Sequence of protein 2:
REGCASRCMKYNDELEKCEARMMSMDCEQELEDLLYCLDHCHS

The following describes two proteins that form a bound complex.

Residue-level contacts at the interface:
Residue L42 in protein 2 is in contact with residue L41 in protein 1 (closest heavy-atom distance 3.9 Å).
Residue M11 in protein 2 contacts residue C48 in protein 1 (closest heavy-atom distance 4.3 Å).
Residue L45 in protein 2 interacts with residue M11 in protein 1 (closest heavy-atom distance 3.8 Å).
Residue S8 in protein 2 interacts with residue S8 in protein 1 (closest heavy-atom distance 4.8 Å).
Residue L45 in protein 2 contacts residue E18 in protein 1 (closest heavy-atom distance 4.7 Å).
Residue E18 in protein 2 is in contact with residue D46 in protein 1 (closest heavy-atom distance 3.2 Å).
Residue S8 in protein 2 contacts residue G5 in protein 1 (closest heavy-atom distance 4.5 Å).
Residue A7 in protein 2 is in contact with residue M11 in protein 1 (closest heavy-atom distance 3.8 Å).
Residue N14 in protein 2 interacts with residue D46 in protein 1 (closest heavy-atom distance 4.1 Å).
Residue N14 in protein 2 is in contact with residue L45 in protein 1 (closest heavy-atom distance 3.4 Å).
Residue N14 in protein 2 is in contact with residue L42 in protein 1 (closest heavy-atom distance 4.8 Å).
Residue A7 in protein 2 interacts with residue S8 in protein 1 (closest heavy-atom distance 3.7 Å).
Residue D46 in protein 2 contacts residue N14 in protein 1 (closest heavy-atom distance 4.3 Å).
Residue M11 in protein 2 is in contact with residue G5 in protein 1 (closest heavy-atom distance 3.6 Å).
Residue L45 in protein 2 contacts residue L45 in protein 1 (closest heavy-atom distance 4.4 Å).
Residue C10 in protein 2 contacts residue A7 in protein 1 (closest heavy-atom distance 5.0 Å).
Residue E4 in protein 2 is in contact with residue S8 in protein 1 (closest heavy-atom distance 3.4 Å).
Residue L45 in protein 2 is in contact with residue N14 in protein 1 (closest heavy-atom distance 3.4 Å).
Residue L45 in protein 2 interacts with residue L41 in protein 1 (closest heavy-atom distance 3.7 Å).
Residue S8 in protein 2 interacts with residue A7 in protein 1 (closest heavy-atom distance 4.0 Å).
Residue A7 in protein 2 contacts residue A7 in protein 1 (closest heavy-atom distance 3.0 Å).
Residue M11 in protein 2 contacts residue L45 in protein 1 (closest heavy-atom distance 3.6 Å).
Residue M11 in protein 2 is in contact with residue C6 in protein 1 (closest heavy-atom distance 3.6 Å).
Residue H49 in protein 2 contacts residue E18 in protein 1 (closest heavy-atom distance 3.6 Å).
Residue D46 in protein 2 interacts with residue E18 in protein 1 (closest heavy-atom distance 3.6 Å).
Residue C48 in protein 2 interacts with residue M11 in protein 1 (closest heavy-atom distance 3.9 Å).
Residue L41 in protein 2 contacts residue L45 in protein 1 (closest heavy-atom distance 3.7 Å).
Residue H49 in protein 2 contacts residue M11 in protein 1 (closest heavy-atom distance 4.0 Å).
Residue H49 in protein 2 contacts residue N14 in protein 1 (closest heavy-atom distance 4.0 Å).
Residue L42 in protein 2 is in contact with residue L17 in protein 1 (closest heavy-atom distance 4.3 Å).
Residue L42 in protein 2 interacts with residue L38 in protein 1 (closest heavy-atom distance 3.9 Å).
Residue H49 in protein 2 contacts residue D15 in protein 1 (closest heavy-atom distance 3.3 Å).
Residue L38 in protein 2 is in contact with residue L42 in protein 1 (closest heavy-atom distance 3.9 Å).
Residue L17 in protein 2 contacts residue L42 in protein 1 (closest heavy-atom distance 4.2 Å).
Residue L38 in protein 2 contacts residue L38 in protein 1 (closest heavy-atom distance 4.3 Å).
Residue L42 in protein 2 interacts with residue N14 in protein 1 (closest heavy-atom distance 4.9 Å).
Residue M11 in protein 2 contacts residue A7 in protein 1 (closest heavy-atom distance 4.2 Å).
Residue L41 in protein 2 contacts residue L42 in protein 1 (closest heavy-atom distance 4.0 Å).

Sequence of protein 1:
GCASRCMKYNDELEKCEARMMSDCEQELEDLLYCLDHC